The following describes two proteins that form a bound complex.

Sequence of protein 1:
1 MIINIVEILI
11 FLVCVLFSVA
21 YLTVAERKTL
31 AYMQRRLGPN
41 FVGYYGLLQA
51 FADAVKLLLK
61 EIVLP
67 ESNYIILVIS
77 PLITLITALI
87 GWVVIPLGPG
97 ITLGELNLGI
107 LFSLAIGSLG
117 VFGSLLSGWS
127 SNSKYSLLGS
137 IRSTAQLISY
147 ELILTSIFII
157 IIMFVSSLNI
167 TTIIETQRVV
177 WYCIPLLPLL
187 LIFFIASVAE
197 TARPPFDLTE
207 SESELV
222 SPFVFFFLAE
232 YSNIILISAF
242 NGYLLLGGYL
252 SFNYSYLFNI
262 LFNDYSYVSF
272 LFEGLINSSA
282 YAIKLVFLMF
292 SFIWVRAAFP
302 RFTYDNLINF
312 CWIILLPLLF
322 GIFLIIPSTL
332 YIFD

Interface contacts:
Residue L148 in protein 1 contacts residue I70 in protein 2 (closest heavy-atom distance 3.8 Å).
Residue F226 in protein 1 interacts with residue F16 in protein 2 (closest heavy-atom distance 3.3 Å).
Residue M159 in protein 1 interacts with residue I80 in protein 2 (closest heavy-atom distance 3.4 Å).
Residue I155 in protein 1 interacts with residue L74 in protein 2 (closest heavy-atom distance 3.8 Å).
Residue Y332 in protein 1 interacts with residue N85 in protein 2 (closest heavy-atom distance 3.3 Å).
Residue M1 in protein 1 interacts with residue N2 in protein 2 (closest heavy-atom distance 3.3 Å).
Residue L148 in protein 1 interacts with residue F66 in protein 2 (closest heavy-atom distance 3.4 Å).
Residue I314 in protein 1 contacts residue T108 in protein 2 (closest heavy-atom distance 3.8 Å).
Residue S129 in protein 1 interacts with residue N46 in protein 2 (closest heavy-atom distance 3.7 Å).
Residue I144 in protein 1 contacts residue F63 in protein 2 (closest heavy-atom distance 3.2 Å).
Residue D335 in protein 1 is in contact with residue Y81 in protein 2 (closest heavy-atom distance 3.3 Å).
Residue M1 in protein 1 interacts with residue M1 in protein 2 (closest heavy-atom distance 3.7 Å).
Residue W313 in protein 1 is in contact with residue F66 in protein 2 (closest heavy-atom distance 3.8 Å).
Residue N4 in protein 1 interacts with residue F4 in protein 2 (closest heavy-atom distance 3.4 Å).
Residue S162 in protein 1 is in contact with residue I80 in protein 2 (closest heavy-atom distance 3.4 Å).
Residue W313 in protein 1 contacts residue F63 in protein 2 (closest heavy-atom distance 3.8 Å).
Residue M159 in protein 1 is in contact with residue F88 in protein 2 (closest heavy-atom distance 3.7 Å).
Residue M1 in protein 1 contacts residue I5 in protein 2 (closest heavy-atom distance 3.8 Å).
Residue L331 in protein 1 contacts residue Y81 in protein 2 (closest heavy-atom distance 3.4 Å).
Residue Y305 in protein 1 interacts with residue F56 in protein 2 (closest heavy-atom distance 3.0 Å).
Residue L99 in protein 1 contacts residue F4 in protein 2 (closest heavy-atom distance 3.6 Å).
Residue L134 in protein 1 contacts residue N53 in protein 2 (closest heavy-atom distance 3.4 Å).
Residue D306 in protein 1 interacts with residue N109 in protein 2 (closest heavy-atom distance 3.7 Å).
Residue L78 in protein 1 is in contact with residue A17 in protein 2 (closest heavy-atom distance 3.7 Å).
Residue N310 in protein 1 is in contact with residue T108 in protein 2 (closest heavy-atom distance 3.8 Å).
Residue D306 in protein 1 interacts with residue A110 in protein 2 (closest heavy-atom distance 3.0 Å).
Residue S329 in protein 1 interacts with residue N85 in protein 2 (closest heavy-atom distance 3.8 Å).
Residue I8 in protein 1 contacts residue I8 in protein 2 (closest heavy-atom distance 3.7 Å).
Residue M159 in protein 1 contacts residue V77 in protein 2 (closest heavy-atom distance 3.6 Å).
Residue L85 in protein 1 contacts residue I9 in protein 2 (closest heavy-atom distance 3.7 Å).
Residue A141 in protein 1 interacts with residue F56 in protein 2 (closest heavy-atom distance 3.6 Å).
Residue I82 in protein 1 interacts with residue I13 in protein 2 (closest heavy-atom distance 3.8 Å).
Residue R138 in protein 1 interacts with residue F56 in protein 2 (closest heavy-atom distance 3.8 Å).
Residue T151 in protein 1 is in contact with residue I70 in protein 2 (closest heavy-atom distance 3.8 Å).
Residue L325 in protein 1 is in contact with residue L96 in protein 2 (closest heavy-atom distance 3.7 Å).
Residue I158 in protein 1 is in contact with residue V77 in protein 2 (closest heavy-atom distance 3.8 Å).
Residue I158 in protein 1 contacts residue L74 in protein 2 (closest heavy-atom distance 3.8 Å).
Residue L12 in protein 1 interacts with residue I9 in protein 2 (closest heavy-atom distance 3.9 Å).
Residue L164 in protein 1 contacts residue M78 in protein 2 (closest heavy-atom distance 3.7 Å).
Residue K130 in protein 1 is in contact with residue S44 in protein 2 (closest heavy-atom distance 3.3 Å).
Residue S152 in protein 1 is in contact with residue I70 in protein 2 (closest heavy-atom distance 3.4 Å).
Residue P328 in protein 1 interacts with residue N85 in protein 2 (closest heavy-atom distance 3.7 Å).
Residue L325 in protein 1 is in contact with residue T89 in protein 2 (closest heavy-atom distance 3.8 Å).
Residue F321 in protein 1 interacts with residue L95 in protein 2 (closest heavy-atom distance 3.7 Å).
Residue L148 in protein 1 interacts with residue D67 in protein 2 (closest heavy-atom distance 3.7 Å).
Residue I137 in protein 1 interacts with residue F56 in protein 2 (closest heavy-atom distance 3.6 Å).
Residue W313 in protein 1 is in contact with residue V59 in protein 2 (closest heavy-atom distance 3.5 Å).
Residue L58 in protein 1 contacts residue F16 in protein 2 (closest heavy-atom distance 3.7 Å).
Residue L325 in protein 1 interacts with residue L92 in protein 2 (closest heavy-atom distance 3.7 Å).
Residue F324 in protein 1 interacts with residue L92 in protein 2 (closest heavy-atom distance 3.5 Å).
Residue I155 in protein 1 interacts with residue V77 in protein 2 (closest heavy-atom distance 3.3 Å).
Residue L134 in protein 1 contacts residue A51 in protein 2 (closest heavy-atom distance 3.8 Å).
Residue I314 in protein 1 contacts residue V103 in protein 2 (closest heavy-atom distance 3.7 Å).
Residue I309 in protein 1 contacts residue T108 in protein 2 (closest heavy-atom distance 3.4 Å).
Residue L85 in protein 1 is in contact with residue I13 in protein 2 (closest heavy-atom distance 3.8 Å).
Residue W313 in protein 1 interacts with residue L62 in protein 2 (closest heavy-atom distance 3.7 Å).
Residue I82 in protein 1 interacts with residue L10 in protein 2 (closest heavy-atom distance 3.8 Å).
Residue L78 in protein 1 interacts with residue I13 in protein 2 (closest heavy-atom distance 3.8 Å).
Residue E147 in protein 1 interacts with residue F63 in protein 2 (closest heavy-atom distance 3.8 Å).
Residue I86 in protein 1 is in contact with residue I6 in protein 2 (closest heavy-atom distance 3.8 Å).

Sequence of protein 2:
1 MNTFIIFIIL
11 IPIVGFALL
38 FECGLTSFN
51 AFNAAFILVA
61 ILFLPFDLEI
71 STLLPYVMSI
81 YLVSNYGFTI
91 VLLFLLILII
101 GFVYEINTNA